Sequence of chain B:
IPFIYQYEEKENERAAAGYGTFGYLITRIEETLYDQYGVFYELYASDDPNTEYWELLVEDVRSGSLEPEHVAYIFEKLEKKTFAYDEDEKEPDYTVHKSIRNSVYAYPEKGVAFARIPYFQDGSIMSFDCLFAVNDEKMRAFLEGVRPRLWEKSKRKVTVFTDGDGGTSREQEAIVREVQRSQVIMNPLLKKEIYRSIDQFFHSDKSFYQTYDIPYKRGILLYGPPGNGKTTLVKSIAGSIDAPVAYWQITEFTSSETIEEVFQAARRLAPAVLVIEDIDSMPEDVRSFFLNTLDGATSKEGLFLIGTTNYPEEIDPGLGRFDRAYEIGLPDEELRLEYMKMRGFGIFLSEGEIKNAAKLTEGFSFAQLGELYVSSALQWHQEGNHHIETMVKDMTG

Sequence of chain A:
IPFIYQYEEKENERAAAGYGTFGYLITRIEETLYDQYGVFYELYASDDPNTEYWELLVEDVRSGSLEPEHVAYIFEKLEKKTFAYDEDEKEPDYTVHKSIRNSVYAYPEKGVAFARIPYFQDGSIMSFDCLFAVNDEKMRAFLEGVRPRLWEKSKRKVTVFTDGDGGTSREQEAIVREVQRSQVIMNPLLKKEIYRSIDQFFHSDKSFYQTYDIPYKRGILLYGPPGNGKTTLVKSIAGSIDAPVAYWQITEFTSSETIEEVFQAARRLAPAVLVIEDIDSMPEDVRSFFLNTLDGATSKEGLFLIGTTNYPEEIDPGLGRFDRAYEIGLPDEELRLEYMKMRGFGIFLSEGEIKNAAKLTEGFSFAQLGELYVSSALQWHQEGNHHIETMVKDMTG

Residue-level contacts at the interface:
Residue A77 in chain B contacts residue I9 in chain A (closest heavy-atom distance 3.8 Å).
Residue E81 in chain B is in contact with residue F8 in chain A (closest heavy-atom distance 3.5 Å).
Residue H75 in chain B is in contact with residue I6 in chain A (closest heavy-atom distance 4.8 Å).
Residue L30 in chain B contacts residue I9 in chain A (closest heavy-atom distance 3.7 Å).
Residue Y78 in chain B contacts residue P7 in chain A (closest heavy-atom distance 3.2 Å).
Residue T37 in chain B is in contact with residue I9 in chain A (closest heavy-atom distance 3.4 Å).
Residue Y29 in chain B is in contact with residue Y12 in chain A (closest heavy-atom distance 3.7 Å).
Residue I79 in chain B interacts with residue Y10 in chain A (closest heavy-atom distance 3.0 Å).
Residue A77 in chain B is in contact with residue I6 in chain A (closest heavy-atom distance 5.0 Å).
Residue Y29 in chain B interacts with residue Q11 in chain A (closest heavy-atom distance 3.0 Å).
Residue V76 in chain B interacts with residue P7 in chain A (closest heavy-atom distance 3.3 Å).
Residue L30 in chain B is in contact with residue Y10 in chain A (closest heavy-atom distance 4.0 Å).
Residue I79 in chain B is in contact with residue I9 in chain A (closest heavy-atom distance 3.5 Å).
Residue Y29 in chain B is in contact with residue I9 in chain A (closest heavy-atom distance 3.8 Å).
Residue T26 in chain B contacts residue Y10 in chain A (closest heavy-atom distance 5.0 Å).
Residue Q41 in chain B contacts residue P7 in chain A (closest heavy-atom distance 4.5 Å).
Residue Y78 in chain B contacts residue F8 in chain A (closest heavy-atom distance 3.4 Å).
Residue R33 in chain B is in contact with residue Y10 in chain A (closest heavy-atom distance 5.0 Å).
Residue T37 in chain B is in contact with residue P7 in chain A (closest heavy-atom distance 4.6 Å).
Residue R33 in chain B contacts residue Q11 in chain A (closest heavy-atom distance 3.2 Å).
Residue I79 in chain B contacts residue F8 in chain A (closest heavy-atom distance 4.2 Å).
Residue I34 in chain B interacts with residue I9 in chain A (closest heavy-atom distance 4.0 Å).
Residue V76 in chain B is in contact with residue I6 in chain A (closest heavy-atom distance 4.7 Å).
Residue Y78 in chain B contacts residue I6 in chain A (closest heavy-atom distance 4.9 Å).
Residue F80 in chain B contacts residue F8 in chain A (closest heavy-atom distance 4.3 Å).
Residue V109 in chain B interacts with residue I9 in chain A (closest heavy-atom distance 4.3 Å).
Residue F80 in chain B interacts with residue Y10 in chain A (closest heavy-atom distance 3.6 Å).
Residue R33 in chain B contacts residue F8 in chain A (closest heavy-atom distance 2.9 Å).
Residue Y78 in chain B is in contact with residue I9 in chain A (closest heavy-atom distance 3.0 Å).
Residue K85 in chain B is in contact with residue F8 in chain A (closest heavy-atom distance 3.7 Å).
Residue A77 in chain B interacts with residue P7 in chain A (closest heavy-atom distance 3.7 Å).
Residue Y29 in chain B is in contact with residue Y10 in chain A (closest heavy-atom distance 3.8 Å).
Residue R33 in chain B contacts residue I9 in chain A (closest heavy-atom distance 2.8 Å).

This data describes a binding interaction between two proteins.